Sequence of the second protein:
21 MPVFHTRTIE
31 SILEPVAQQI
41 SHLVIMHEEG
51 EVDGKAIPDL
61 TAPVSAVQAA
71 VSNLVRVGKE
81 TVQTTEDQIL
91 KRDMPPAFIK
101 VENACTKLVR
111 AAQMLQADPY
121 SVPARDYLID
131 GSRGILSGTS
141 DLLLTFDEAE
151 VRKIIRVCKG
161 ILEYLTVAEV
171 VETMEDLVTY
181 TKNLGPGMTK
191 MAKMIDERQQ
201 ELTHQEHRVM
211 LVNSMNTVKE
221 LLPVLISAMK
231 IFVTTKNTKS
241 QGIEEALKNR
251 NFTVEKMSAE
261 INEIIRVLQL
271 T

Interface contacts:
Residue L60 in the second protein contacts residue L15 in the first protein (closest heavy-atom distance 4.2 Å).
Residue N73 in the second protein interacts with residue A4 in the first protein (closest heavy-atom distance 4.1 Å).
Residue A70 in the second protein interacts with residue S7 in the first protein (closest heavy-atom distance 3.7 Å).
Residue L74 in the second protein contacts residue I1 in the first protein (closest heavy-atom distance 4.4 Å).
Residue L74 in the second protein contacts residue A5 in the first protein (closest heavy-atom distance 3.9 Å).
Residue V64 in the second protein is in contact with residue L15 in the first protein (closest heavy-atom distance 3.6 Å).
Residue V67 in the second protein interacts with residue T12 in the first protein (closest heavy-atom distance 3.9 Å).
Residue S132 in the second protein contacts residue T12 in the first protein (closest heavy-atom distance 4.5 Å).
Residue L128 in the second protein contacts residue A19 in the first protein (closest heavy-atom distance 3.5 Å).
Residue I135 in the second protein is in contact with residue I8 in the first protein (closest heavy-atom distance 3.5 Å).
Residue I32 in the second protein is in contact with residue A5 in the first protein (closest heavy-atom distance 3.6 Å).
Residue I57 in the second protein is in contact with residue A19 in the first protein (closest heavy-atom distance 3.9 Å).
Residue L108 in the second protein is in contact with residue L15 in the first protein (closest heavy-atom distance 3.8 Å).
Residue V101 in the second protein interacts with residue I8 in the first protein (closest heavy-atom distance 3.8 Å).
Residue V36 in the second protein interacts with residue A9 in the first protein (closest heavy-atom distance 3.5 Å).
Residue P58 in the second protein is in contact with residue A18 in the first protein (closest heavy-atom distance 3.5 Å).
Residue Q39 in the second protein interacts with residue K17 in the first protein (closest heavy-atom distance 3.0 Å).
Residue A70 in the second protein interacts with residue A11 in the first protein (closest heavy-atom distance 4.1 Å).
Residue F146 in the second protein contacts residue I1 in the first protein (closest heavy-atom distance 3.3 Å).
Residue L60 in the second protein interacts with residue A19 in the first protein (closest heavy-atom distance 3.9 Å).
Residue V67 in the second protein interacts with residue A11 in the first protein (closest heavy-atom distance 3.4 Å).
Residue L143 in the second protein is in contact with residue I1 in the first protein (closest heavy-atom distance 3.9 Å).
Residue I32 in the second protein is in contact with residue K6 in the first protein (closest heavy-atom distance 4.0 Å).
Residue L142 in the second protein is in contact with residue I1 in the first protein (closest heavy-atom distance 3.8 Å).
Residue T28 in the second protein contacts residue L2 in the first protein (closest heavy-atom distance 4.0 Å).
Residue Q39 in the second protein contacts residue S13 in the first protein (closest heavy-atom distance 3.3 Å).
Residue L43 in the second protein is in contact with residue V16 in the first protein (closest heavy-atom distance 3.6 Å).
Residue T139 in the second protein contacts residue I8 in the first protein (closest heavy-atom distance 3.7 Å).
Residue P35 in the second protein contacts residue S13 in the first protein (closest heavy-atom distance 3.9 Å).
Residue V36 in the second protein interacts with residue T12 in the first protein (closest heavy-atom distance 3.9 Å).
Residue H47 in the second protein interacts with residue A19 in the first protein (closest heavy-atom distance 3.3 Å).
Residue S132 in the second protein interacts with residue V16 in the first protein (closest heavy-atom distance 3.7 Å).
Residue L74 in the second protein is in contact with residue A4 in the first protein (closest heavy-atom distance 3.5 Å).
Residue P63 in the second protein is in contact with residue A11 in the first protein (closest heavy-atom distance 4.5 Å).
Residue V36 in the second protein is in contact with residue S13 in the first protein (closest heavy-atom distance 3.3 Å).
Residue P63 in the second protein contacts residue A18 in the first protein (closest heavy-atom distance 4.0 Å).
Residue L128 in the second protein interacts with residue L15 in the first protein (closest heavy-atom distance 4.3 Å).
Residue P63 in the second protein interacts with residue A14 in the first protein (closest heavy-atom distance 4.6 Å).
Residue A66 in the second protein is in contact with residue A11 in the first protein (closest heavy-atom distance 3.9 Å).
Residue I40 in the second protein is in contact with residue V16 in the first protein (closest heavy-atom distance 3.9 Å).
Residue P58 in the second protein is in contact with residue A21 in the first protein (closest heavy-atom distance 4.2 Å).
Residue Q39 in the second protein is in contact with residue V16 in the first protein (closest heavy-atom distance 3.3 Å).
Residue I135 in the second protein is in contact with residue T12 in the first protein (closest heavy-atom distance 3.4 Å).
Residue K55 in the second protein is in contact with residue S20 in the first protein (closest heavy-atom distance 4.2 Å).
Residue V67 in the second protein is in contact with residue L15 in the first protein (closest heavy-atom distance 4.1 Å).
Residue L143 in the second protein interacts with residue A5 in the first protein (closest heavy-atom distance 3.9 Å).
Residue M46 in the second protein contacts residue S20 in the first protein (closest heavy-atom distance 2.9 Å).
Residue P63 in the second protein contacts residue L15 in the first protein (closest heavy-atom distance 3.8 Å).
Residue T139 in the second protein interacts with residue A5 in the first protein (closest heavy-atom distance 4.0 Å).
Residue V77 in the second protein interacts with residue A4 in the first protein (closest heavy-atom distance 4.1 Å).
Residue L43 in the second protein contacts residue A19 in the first protein (closest heavy-atom distance 4.0 Å).
Residue V77 in the second protein is in contact with residue I1 in the first protein (closest heavy-atom distance 3.7 Å).
Residue I32 in the second protein contacts residue A9 in the first protein (closest heavy-atom distance 3.5 Å).
Residue L74 in the second protein interacts with residue I8 in the first protein (closest heavy-atom distance 4.0 Å).
Residue A70 in the second protein contacts residue I8 in the first protein (closest heavy-atom distance 3.6 Å).
Residue L60 in the second protein is in contact with residue A18 in the first protein (closest heavy-atom distance 3.9 Å).
Residue I32 in the second protein interacts with residue L2 in the first protein (closest heavy-atom distance 4.3 Å).
Residue G78 in the second protein interacts with residue I1 in the first protein (closest heavy-atom distance 4.2 Å).
Residue M94 in the second protein contacts residue I1 in the first protein (closest heavy-atom distance 4.2 Å).
Residue V71 in the second protein interacts with residue I8 in the first protein (closest heavy-atom distance 3.8 Å).

Sequence of the first protein:
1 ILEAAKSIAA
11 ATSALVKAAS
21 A

These two protein chains interact to form a complex.